Contacts between the two chains:
Residue I118 in the second protein interacts with residue I68 in the first protein (closest heavy-atom distance 4.7 Å).
Residue W121 in the second protein is in contact with residue F65 in the first protein (closest heavy-atom distance 3.5 Å).
Residue Q101 in the second protein interacts with residue S38 in the first protein (closest heavy-atom distance 4.0 Å).
Residue A64 in the second protein is in contact with residue I79 in the first protein (closest heavy-atom distance 3.9 Å).
Residue Q107 in the second protein contacts residue K61 in the first protein (closest heavy-atom distance 3.6 Å).
Residue P72 in the second protein contacts residue Y69 in the first protein (closest heavy-atom distance 3.4 Å).
Residue L68 in the second protein interacts with residue F77 in the first protein (closest heavy-atom distance 3.9 Å).
Residue A64 in the second protein contacts residue I80 in the first protein (closest heavy-atom distance 3.6 Å).
Residue Q104 in the second protein contacts residue K61 in the first protein (closest heavy-atom distance 2.9 Å).
Residue W60 in the second protein interacts with residue T83 in the first protein (closest heavy-atom distance 4.1 Å).
Residue Q101 in the second protein is in contact with residue R36 in the first protein (closest heavy-atom distance 3.8 Å).
Residue M114 in the second protein contacts residue T63 in the first protein (closest heavy-atom distance 3.3 Å).
Residue N110 in the second protein contacts residue Y64 in the first protein (closest heavy-atom distance 3.8 Å).
Residue S61 in the second protein contacts residue N84 in the first protein (closest heavy-atom distance 3.6 Å).
Residue I75 in the second protein contacts residue F65 in the first protein (closest heavy-atom distance 3.4 Å).
Residue N110 in the second protein interacts with residue T63 in the first protein (closest heavy-atom distance 3.4 Å).
Residue N110 in the second protein contacts residue N62 in the first protein (closest heavy-atom distance 2.5 Å).
Residue I76 in the second protein contacts residue F65 in the first protein (closest heavy-atom distance 4.0 Å).
Residue Q104 in the second protein interacts with residue Y60 in the first protein (closest heavy-atom distance 3.7 Å).
Residue L68 in the second protein is in contact with residue Y69 in the first protein (closest heavy-atom distance 3.2 Å).
Residue Q107 in the second protein contacts residue N62 in the first protein (closest heavy-atom distance 3.8 Å).
Residue L68 in the second protein interacts with residue I73 in the first protein (closest heavy-atom distance 4.2 Å).
Residue A57 in the second protein contacts residue T83 in the first protein (closest heavy-atom distance 3.9 Å).
Residue Y105 in the second protein is in contact with residue N62 in the first protein (closest heavy-atom distance 3.9 Å).
Residue A64 in the second protein interacts with residue L76 in the first protein (closest heavy-atom distance 3.8 Å).
Residue N54 in the second protein interacts with residue L87 in the first protein (closest heavy-atom distance 3.7 Å).
Residue L68 in the second protein is in contact with residue L76 in the first protein (closest heavy-atom distance 3.7 Å).
Residue L67 in the second protein interacts with residue Y69 in the first protein (closest heavy-atom distance 4.0 Å).
Residue W121 in the second protein is in contact with residue L76 in the first protein (closest heavy-atom distance 4.6 Å).
Residue Q117 in the second protein is in contact with residue F65 in the first protein (closest heavy-atom distance 3.2 Å).
Residue S61 in the second protein is in contact with residue T83 in the first protein (closest heavy-atom distance 3.3 Å).
Residue A57 in the second protein is in contact with residue L87 in the first protein (closest heavy-atom distance 3.6 Å).
Residue L65 in the second protein is in contact with residue I80 in the first protein (closest heavy-atom distance 4.0 Å).
Residue W121 in the second protein is in contact with residue Y69 in the first protein (closest heavy-atom distance 3.9 Å).
Residue H58 in the second protein interacts with residue L87 in the first protein (closest heavy-atom distance 3.4 Å).
Residue G71 in the second protein is in contact with residue F65 in the first protein (closest heavy-atom distance 4.3 Å).
Residue I76 in the second protein contacts residue Y69 in the first protein (closest heavy-atom distance 4.7 Å).
Residue I76 in the second protein is in contact with residue D66 in the first protein (closest heavy-atom distance 3.4 Å).
Residue G71 in the second protein contacts residue Y69 in the first protein (closest heavy-atom distance 3.5 Å).
Residue L67 in the second protein interacts with residue L76 in the first protein (closest heavy-atom distance 3.6 Å).
Residue F99 in the second protein interacts with residue R36 in the first protein (closest heavy-atom distance 2.4 Å).
Residue Q101 in the second protein is in contact with residue S39 in the first protein (closest heavy-atom distance 4.3 Å).
Residue W121 in the second protein is in contact with residue I68 in the first protein (closest heavy-atom distance 4.6 Å).
Residue L68 in the second protein interacts with residue I80 in the first protein (closest heavy-atom distance 4.0 Å).
Residue I118 in the second protein contacts residue F65 in the first protein (closest heavy-atom distance 3.6 Å).
Residue W60 in the second protein contacts residue I79 in the first protein (closest heavy-atom distance 4.4 Å).
Residue S61 in the second protein is in contact with residue I80 in the first protein (closest heavy-atom distance 4.0 Å).
Residue M114 in the second protein is in contact with residue I68 in the first protein (closest heavy-atom distance 3.7 Å).
Residue N106 in the second protein is in contact with residue N62 in the first protein (closest heavy-atom distance 4.1 Å).
Residue Q101 in the second protein interacts with residue L37 in the first protein (closest heavy-atom distance 2.8 Å).
Residue N54 in the second protein contacts residue Y86 in the first protein (closest heavy-atom distance 4.9 Å).
Residue W111 in the second protein contacts residue T63 in the first protein (closest heavy-atom distance 4.8 Å).
Residue M114 in the second protein contacts residue F65 in the first protein (closest heavy-atom distance 4.0 Å).
Residue A57 in the second protein interacts with residue Y86 in the first protein (closest heavy-atom distance 3.7 Å).
Residue Q104 in the second protein is in contact with residue F59 in the first protein (closest heavy-atom distance 4.8 Å).
Residue M114 in the second protein is in contact with residue Y64 in the first protein (closest heavy-atom distance 4.2 Å).
Residue W121 in the second protein is in contact with residue S72 in the first protein (closest heavy-atom distance 4.3 Å).
Residue Q104 in the second protein interacts with residue N62 in the first protein (closest heavy-atom distance 3.2 Å).
Residue N53 in the second protein interacts with residue Y86 in the first protein (closest heavy-atom distance 3.4 Å).
Residue T100 in the second protein is in contact with residue R36 in the first protein (closest heavy-atom distance 4.3 Å).

Sequence of the second protein:
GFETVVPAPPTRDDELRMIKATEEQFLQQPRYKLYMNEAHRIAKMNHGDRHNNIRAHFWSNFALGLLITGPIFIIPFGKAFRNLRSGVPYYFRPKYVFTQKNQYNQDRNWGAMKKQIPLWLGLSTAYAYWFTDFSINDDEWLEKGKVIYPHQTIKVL

The following describes two proteins that form a bound complex.

Sequence of the first protein:
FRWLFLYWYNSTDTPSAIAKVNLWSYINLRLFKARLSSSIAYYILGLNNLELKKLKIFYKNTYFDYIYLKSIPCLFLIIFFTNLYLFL